The following describes two proteins that form a bound complex.

Sequence of protein 1:
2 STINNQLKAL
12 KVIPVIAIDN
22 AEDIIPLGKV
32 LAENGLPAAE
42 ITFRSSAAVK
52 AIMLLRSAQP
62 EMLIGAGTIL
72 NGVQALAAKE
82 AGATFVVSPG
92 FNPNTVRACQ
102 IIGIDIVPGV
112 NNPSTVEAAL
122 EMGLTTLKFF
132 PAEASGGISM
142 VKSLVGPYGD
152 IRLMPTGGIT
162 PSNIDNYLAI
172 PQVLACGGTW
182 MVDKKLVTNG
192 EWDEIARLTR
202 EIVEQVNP

Sequence of protein 2:
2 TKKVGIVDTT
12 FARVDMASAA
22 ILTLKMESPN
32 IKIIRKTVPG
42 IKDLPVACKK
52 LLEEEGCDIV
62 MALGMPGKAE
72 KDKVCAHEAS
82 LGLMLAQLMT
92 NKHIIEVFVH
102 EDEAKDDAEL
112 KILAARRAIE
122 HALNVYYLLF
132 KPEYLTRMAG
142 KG

Contacts between the two chains:
Residue I103 in protein 1 contacts residue L23 in protein 2 (closest heavy-atom distance 3.6 Å).
Residue E81 in protein 1 is in contact with residue L23 in protein 2 (closest heavy-atom distance 3.9 Å).
Residue L77 in protein 1 interacts with residue L23 in protein 2 (closest heavy-atom distance 3.6 Å).
Residue K51 in protein 1 is in contact with residue I113 in protein 2 (closest heavy-atom distance 3.5 Å).
Residue M54 in protein 1 contacts residue I113 in protein 2 (closest heavy-atom distance 3.7 Å).
Residue L77 in protein 1 interacts with residue I120 in protein 2 (closest heavy-atom distance 3.3 Å).
Residue I103 in protein 1 interacts with residue T24 in protein 2 (closest heavy-atom distance 4.9 Å).
Residue E81 in protein 1 interacts with residue A20 in protein 2 (closest heavy-atom distance 4.5 Å).
Residue I102 in protein 1 contacts residue L23 in protein 2 (closest heavy-atom distance 4.6 Å).
Residue M54 in protein 1 contacts residue K112 in protein 2 (closest heavy-atom distance 3.9 Å).
Residue V74 in protein 1 contacts residue L124 in protein 2 (closest heavy-atom distance 3.7 Å).
Residue L77 in protein 1 contacts residue T24 in protein 2 (closest heavy-atom distance 3.2 Å).
Residue A99 in protein 1 interacts with residue M27 in protein 2 (closest heavy-atom distance 3.5 Å).
Residue L77 in protein 1 contacts residue A20 in protein 2 (closest heavy-atom distance 3.3 Å).
Residue I102 in protein 1 contacts residue K26 in protein 2 (closest heavy-atom distance 3.6 Å).
Residue V74 in protein 1 is in contact with residue M27 in protein 2 (closest heavy-atom distance 4.1 Å).
Residue K51 in protein 1 is in contact with residue E110 in protein 2 (closest heavy-atom distance 2.9 Å).
Residue S47 in protein 1 interacts with residue R117 in protein 2 (closest heavy-atom distance 4.5 Å).
Residue E81 in protein 1 interacts with residue A116 in protein 2 (closest heavy-atom distance 4.9 Å).
Residue I103 in protein 1 contacts residue M27 in protein 2 (closest heavy-atom distance 3.8 Å).
Residue I102 in protein 1 interacts with residue M27 in protein 2 (closest heavy-atom distance 3.4 Å).
Residue M54 in protein 1 contacts residue A109 in protein 2 (closest heavy-atom distance 3.3 Å).
Residue V74 in protein 1 contacts residue I120 in protein 2 (closest heavy-atom distance 4.0 Å).
Residue K51 in protein 1 contacts residue D107 in protein 2 (closest heavy-atom distance 3.9 Å).
Residue K80 in protein 1 contacts residue L23 in protein 2 (closest heavy-atom distance 4.7 Å).
Residue A78 in protein 1 is in contact with residue I120 in protein 2 (closest heavy-atom distance 4.7 Å).
Residue V50 in protein 1 interacts with residue I113 in protein 2 (closest heavy-atom distance 4.0 Å).
Residue G73 in protein 1 is in contact with residue M27 in protein 2 (closest heavy-atom distance 3.6 Å).
Residue L55 in protein 1 interacts with residue A109 in protein 2 (closest heavy-atom distance 4.9 Å).